Sequence of chain A:
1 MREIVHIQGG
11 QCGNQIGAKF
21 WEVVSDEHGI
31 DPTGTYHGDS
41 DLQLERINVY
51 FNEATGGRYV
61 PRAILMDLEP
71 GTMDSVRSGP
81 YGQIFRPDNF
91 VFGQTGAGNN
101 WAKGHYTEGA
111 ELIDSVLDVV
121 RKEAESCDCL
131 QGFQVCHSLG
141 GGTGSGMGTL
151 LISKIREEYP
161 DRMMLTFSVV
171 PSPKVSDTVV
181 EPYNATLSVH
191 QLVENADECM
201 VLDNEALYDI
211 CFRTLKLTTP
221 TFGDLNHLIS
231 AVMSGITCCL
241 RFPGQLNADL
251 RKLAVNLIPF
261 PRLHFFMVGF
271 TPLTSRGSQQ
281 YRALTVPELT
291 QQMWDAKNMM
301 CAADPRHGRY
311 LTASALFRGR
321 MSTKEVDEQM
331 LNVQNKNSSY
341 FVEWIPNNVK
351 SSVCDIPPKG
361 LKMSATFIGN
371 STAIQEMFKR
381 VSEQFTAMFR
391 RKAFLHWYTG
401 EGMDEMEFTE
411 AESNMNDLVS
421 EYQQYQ

The following describes two proteins that form a bound complex.

Sequence of chain B:
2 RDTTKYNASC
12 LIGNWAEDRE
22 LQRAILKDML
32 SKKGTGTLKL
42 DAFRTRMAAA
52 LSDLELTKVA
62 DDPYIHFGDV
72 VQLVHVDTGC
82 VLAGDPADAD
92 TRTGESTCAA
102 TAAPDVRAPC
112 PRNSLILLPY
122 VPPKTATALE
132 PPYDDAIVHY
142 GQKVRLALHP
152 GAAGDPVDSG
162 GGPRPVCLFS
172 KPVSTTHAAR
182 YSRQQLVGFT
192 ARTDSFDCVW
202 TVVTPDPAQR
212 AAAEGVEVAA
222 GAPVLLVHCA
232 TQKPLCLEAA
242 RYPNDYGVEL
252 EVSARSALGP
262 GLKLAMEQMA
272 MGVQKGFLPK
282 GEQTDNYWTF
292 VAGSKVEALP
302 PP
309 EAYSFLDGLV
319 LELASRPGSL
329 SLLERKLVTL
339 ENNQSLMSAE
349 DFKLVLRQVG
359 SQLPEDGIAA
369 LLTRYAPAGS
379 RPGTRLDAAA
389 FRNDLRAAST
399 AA

Contacts between the two chains:
Residue Y36 in chain A interacts with residue T128 in chain B (closest heavy-atom distance 3.3 Å).
Residue H37 in chain A contacts residue Y121 in chain B (closest heavy-atom distance 3.8 Å).
Residue Y36 in chain A is in contact with residue T126 in chain B (closest heavy-atom distance 4.3 Å).
Residue P80 in chain A interacts with residue K234 in chain B (closest heavy-atom distance 3.5 Å).
Residue T35 in chain A interacts with residue T128 in chain B (closest heavy-atom distance 3.8 Å).
Residue L217 in chain A is in contact with residue R184 in chain B (closest heavy-atom distance 3.1 Å).
Residue Y36 in chain A is in contact with residue A127 in chain B (closest heavy-atom distance 3.6 Å).
Residue D31 in chain A interacts with residue C230 in chain B (closest heavy-atom distance 3.8 Å).
Residue F90 in chain A interacts with residue M267 in chain B (closest heavy-atom distance 4.0 Å).
Residue T33 in chain A contacts residue Q233 in chain B (closest heavy-atom distance 3.4 Å).
Residue D31 in chain A interacts with residue A231 in chain B (closest heavy-atom distance 3.8 Å).
Residue H227 in chain A interacts with residue S175 in chain B (closest heavy-atom distance 3.5 Å).
Residue D74 in chain A is in contact with residue A266 in chain B (closest heavy-atom distance 3.7 Å).
Residue R276 in chain A interacts with residue D91 in chain B (closest heavy-atom distance 4.1 Å).
Residue G360 in chain A interacts with residue T177 in chain B (closest heavy-atom distance 3.7 Å).
Residue T218 in chain A contacts residue R184 in chain B (closest heavy-atom distance 2.9 Å).
Residue D74 in chain A contacts residue M267 in chain B (closest heavy-atom distance 4.0 Å).
Residue P87 in chain A interacts with residue M270 in chain B (closest heavy-atom distance 4.3 Å).
Residue G57 in chain A is in contact with residue T128 in chain B (closest heavy-atom distance 3.9 Å).
Residue Y81 in chain A is in contact with residue A231 in chain B (closest heavy-atom distance 3.7 Å).
Residue H37 in chain A is in contact with residue F197 in chain B (closest heavy-atom distance 3.2 Å).
Residue P32 in chain A interacts with residue T232 in chain B (closest heavy-atom distance 3.5 Å).
Residue D74 in chain A contacts residue K264 in chain B (closest heavy-atom distance 2.9 Å).
Residue K19 in chain A is in contact with residue V174 in chain B (closest heavy-atom distance 3.8 Å).
Residue R276 in chain A is in contact with residue R93 in chain B (closest heavy-atom distance 2.9 Å).
Residue Q280 in chain A is in contact with residue T92 in chain B (closest heavy-atom distance 3.2 Å).
Residue G38 in chain A interacts with residue T126 in chain B (closest heavy-atom distance 3.6 Å).
Residue P80 in chain A contacts residue T232 in chain B (closest heavy-atom distance 3.4 Å).
Residue K216 in chain A contacts residue R184 in chain B (closest heavy-atom distance 4.4 Å).
Residue D41 in chain A interacts with residue T126 in chain B (closest heavy-atom distance 3.6 Å).
Residue R276 in chain A contacts residue A179 in chain B (closest heavy-atom distance 4.2 Å).
Residue E22 in chain A contacts residue P173 in chain B (closest heavy-atom distance 4.1 Å).
Residue F92 in chain A interacts with residue M267 in chain B (closest heavy-atom distance 3.7 Å).
Residue Q279 in chain A contacts residue T177 in chain B (closest heavy-atom distance 3.6 Å).
Residue L361 in chain A is in contact with residue T177 in chain B (closest heavy-atom distance 3.7 Å).
Residue S78 in chain A interacts with residue L259 in chain B (closest heavy-atom distance 3.1 Å).
Residue R276 in chain A interacts with residue H178 in chain B (closest heavy-atom distance 3.5 Å).
Residue H227 in chain A contacts residue V174 in chain B (closest heavy-atom distance 3.8 Å).
Residue Q279 in chain A interacts with residue T176 in chain B (closest heavy-atom distance 3.6 Å).
Residue D74 in chain A interacts with residue L263 in chain B (closest heavy-atom distance 4.3 Å).
Residue H37 in chain A contacts residue A129 in chain B (closest heavy-atom distance 3.3 Å).
Residue R77 in chain A interacts with residue A266 in chain B (closest heavy-atom distance 4.2 Å).
Residue R276 in chain A contacts residue T177 in chain B (closest heavy-atom distance 2.6 Å).
Residue P32 in chain A contacts residue A231 in chain B (closest heavy-atom distance 3.1 Å).
Residue R77 in chain A interacts with residue M267 in chain B (closest heavy-atom distance 3.4 Å).
Residue D74 in chain A contacts residue L265 in chain B (closest heavy-atom distance 4.2 Å).
Residue D224 in chain A is in contact with residue R184 in chain B (closest heavy-atom distance 3.7 Å).
Residue D41 in chain A is in contact with residue N340 in chain B (closest heavy-atom distance 3.4 Å).
Residue R77 in chain A contacts residue M270 in chain B (closest heavy-atom distance 3.2 Å).
Residue Q279 in chain A is in contact with residue R93 in chain B (closest heavy-atom distance 2.3 Å).
Residue S78 in chain A contacts residue K281 in chain B (closest heavy-atom distance 3.2 Å).
Residue R276 in chain A interacts with residue L187 in chain B (closest heavy-atom distance 4.1 Å).
Residue D26 in chain A interacts with residue P173 in chain B (closest heavy-atom distance 3.4 Å).
Residue M73 in chain A contacts residue M267 in chain B (closest heavy-atom distance 3.6 Å).
Residue H37 in chain A is in contact with residue A127 in chain B (closest heavy-atom distance 3.4 Å).
Residue G56 in chain A contacts residue T128 in chain B (closest heavy-atom distance 3.2 Å).
Residue H227 in chain A contacts residue T176 in chain B (closest heavy-atom distance 3.5 Å).
Residue P32 in chain A interacts with residue Q233 in chain B (closest heavy-atom distance 3.7 Å).
Residue Y81 in chain A interacts with residue T232 in chain B (closest heavy-atom distance 3.9 Å).
Residue P80 in chain A is in contact with residue Q233 in chain B (closest heavy-atom distance 3.9 Å).